The following describes two proteins that form a bound complex.

Sequence of chain B:
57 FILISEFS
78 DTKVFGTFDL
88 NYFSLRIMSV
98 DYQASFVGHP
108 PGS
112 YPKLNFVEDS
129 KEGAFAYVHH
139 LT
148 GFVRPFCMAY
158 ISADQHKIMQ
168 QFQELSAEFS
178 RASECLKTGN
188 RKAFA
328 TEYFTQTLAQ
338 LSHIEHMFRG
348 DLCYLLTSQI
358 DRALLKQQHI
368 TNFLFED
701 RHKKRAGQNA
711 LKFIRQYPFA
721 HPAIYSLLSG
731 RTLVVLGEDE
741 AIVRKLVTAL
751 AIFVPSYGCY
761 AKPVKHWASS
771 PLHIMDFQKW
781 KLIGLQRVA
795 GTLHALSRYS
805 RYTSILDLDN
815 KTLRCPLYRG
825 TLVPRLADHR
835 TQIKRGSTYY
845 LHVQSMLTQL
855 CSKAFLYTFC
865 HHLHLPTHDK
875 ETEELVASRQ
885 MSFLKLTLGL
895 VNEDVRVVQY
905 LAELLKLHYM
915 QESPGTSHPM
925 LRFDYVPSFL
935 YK

Sequence of chain A:
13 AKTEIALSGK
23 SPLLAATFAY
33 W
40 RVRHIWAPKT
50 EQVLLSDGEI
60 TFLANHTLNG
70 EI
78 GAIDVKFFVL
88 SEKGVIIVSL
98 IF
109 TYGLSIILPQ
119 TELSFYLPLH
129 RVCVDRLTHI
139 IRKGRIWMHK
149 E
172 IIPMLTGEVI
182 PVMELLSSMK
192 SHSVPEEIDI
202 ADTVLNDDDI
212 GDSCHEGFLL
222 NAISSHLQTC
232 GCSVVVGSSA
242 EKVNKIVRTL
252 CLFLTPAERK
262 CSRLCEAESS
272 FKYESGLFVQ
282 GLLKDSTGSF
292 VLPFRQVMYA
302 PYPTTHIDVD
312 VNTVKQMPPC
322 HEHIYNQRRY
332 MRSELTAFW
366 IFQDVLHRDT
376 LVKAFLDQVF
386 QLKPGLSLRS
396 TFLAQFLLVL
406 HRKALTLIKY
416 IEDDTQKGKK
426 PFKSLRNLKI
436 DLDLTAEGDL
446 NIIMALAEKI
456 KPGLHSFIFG

Interface contacts:
Residue F863 in chain B interacts with residue L387 in chain A (closest heavy-atom distance 3.6 Å).
Residue F859 in chain B is in contact with residue T396 in chain A (closest heavy-atom distance 3.8 Å).
Residue M166 in chain B interacts with residue H128 in chain A (closest heavy-atom distance 3.5 Å).
Residue L845 in chain B contacts residue K414 in chain A (closest heavy-atom distance 3.7 Å).
Residue Q365 in chain B is in contact with residue L403 in chain A (closest heavy-atom distance 3.4 Å).
Residue N116 in chain B is in contact with residue F85 in chain A (closest heavy-atom distance 3.5 Å).
Residue L361 in chain B contacts residue L403 in chain A (closest heavy-atom distance 3.7 Å).
Residue F887 in chain B is in contact with residue Q386 in chain A (closest heavy-atom distance 3.2 Å).
Residue F117 in chain B contacts residue F84 in chain A (closest heavy-atom distance 2.8 Å).
Residue S849 in chain B is in contact with residue R407 in chain A (closest heavy-atom distance 3.9 Å).
Residue H163 in chain B is in contact with residue R129 in chain A (closest heavy-atom distance 3.3 Å).
Residue Q170 in chain B interacts with residue L121 in chain A (closest heavy-atom distance 3.4 Å).
Residue L892 in chain B is in contact with residue Q383 in chain A (closest heavy-atom distance 3.8 Å).
Residue F169 in chain B is in contact with residue F84 in chain A (closest heavy-atom distance 3.6 Å).
Residue F859 in chain B interacts with residue L393 in chain A (closest heavy-atom distance 3.7 Å).
Residue P113 in chain B contacts residue S88 in chain A (closest heavy-atom distance 3.7 Å).
Residue N116 in chain B interacts with residue K83 in chain A (closest heavy-atom distance 3.4 Å).
Residue T842 in chain B is in contact with residue K414 in chain A (closest heavy-atom distance 3.6 Å).
Residue R839 in chain B is in contact with residue D418 in chain A (closest heavy-atom distance 3.4 Å).
Residue H865 in chain B interacts with residue K388 in chain A (closest heavy-atom distance 3.3 Å).
Residue T354 in chain B interacts with residue L410 in chain A (closest heavy-atom distance 3.7 Å).
Residue Q836 in chain B contacts residue Y415 in chain A (closest heavy-atom distance 2.8 Å).
Residue T842 in chain B interacts with residue T411 in chain A (closest heavy-atom distance 3.5 Å).
Residue T368 in chain B is in contact with residue Q400 in chain A (closest heavy-atom distance 3.1 Å).
Residue Q848 in chain B interacts with residue R407 in chain A (closest heavy-atom distance 3.4 Å).
Residue K838 in chain B contacts residue D418 in chain A (closest heavy-atom distance 2.4 Å).
Residue E119 in chain B is in contact with residue D81 in chain A (closest heavy-atom distance 2.9 Å).
Residue L860 in chain B interacts with residue L387 in chain A (closest heavy-atom distance 3.8 Å).
Residue C350 in chain B interacts with residue I455 in chain A (closest heavy-atom distance 3.4 Å).
Residue Q364 in chain B interacts with residue A399 in chain A (closest heavy-atom distance 3.6 Å).
Residue F169 in chain B contacts residue L121 in chain A (closest heavy-atom distance 3.6 Å).
Residue H846 in chain B contacts residue L437 in chain A (closest heavy-atom distance 3.5 Å).
Residue N116 in chain B interacts with residue F84 in chain A (closest heavy-atom distance 3.4 Å).
Residue F117 in chain B is in contact with residue K83 in chain A (closest heavy-atom distance 3.7 Å).
Residue Y351 in chain B contacts residue E417 in chain A (closest heavy-atom distance 3.2 Å).
Residue R829 in chain B contacts residue D438 in chain A (closest heavy-atom distance 2.7 Å).
Residue T354 in chain B interacts with residue I455 in chain A (closest heavy-atom distance 3.7 Å).
Residue V118 in chain B interacts with residue K83 in chain A (closest heavy-atom distance 3.9 Å).
Residue Q365 in chain B is in contact with residue Q400 in chain A (closest heavy-atom distance 3.2 Å).
Residue T842 in chain B is in contact with residue D418 in chain A (closest heavy-atom distance 3.2 Å).
Residue P108 in chain B contacts residue H65 in chain A (closest heavy-atom distance 3.3 Å).
Residue S856 in chain B interacts with residue Q400 in chain A (closest heavy-atom distance 3.3 Å).
Residue E119 in chain B contacts residue V82 in chain A (closest heavy-atom distance 3.6 Å).
Residue L362 in chain B contacts residue R407 in chain A (closest heavy-atom distance 3.8 Å).
Residue L115 in chain B contacts residue V86 in chain A (closest heavy-atom distance 3.2 Å).
Residue L860 in chain B is in contact with residue Q383 in chain A (closest heavy-atom distance 3.4 Å).
Residue S849 in chain B interacts with residue V404 in chain A (closest heavy-atom distance 3.3 Å).
Residue I357 in chain B interacts with residue T256 in chain A (closest heavy-atom distance 3.9 Å).
Residue Q836 in chain B contacts residue D436 in chain A (closest heavy-atom distance 3.4 Å).
Residue Y351 in chain B is in contact with residue K414 in chain A (closest heavy-atom distance 2.7 Å).
Residue H846 in chain B interacts with residue D436 in chain A (closest heavy-atom distance 3.7 Å).
Residue Y112 in chain B is in contact with residue E89 in chain A (closest heavy-atom distance 2.6 Å).
Residue D358 in chain B interacts with residue L403 in chain A (closest heavy-atom distance 3.5 Å).
Residue T852 in chain B contacts residue L403 in chain A (closest heavy-atom distance 3.8 Å).
Residue P107 in chain B is in contact with residue G69 in chain A (closest heavy-atom distance 3.4 Å).
Residue L361 in chain B contacts residue H406 in chain A (closest heavy-atom distance 3.8 Å).
Residue S856 in chain B is in contact with residue F397 in chain A (closest heavy-atom distance 3.2 Å).
Residue L361 in chain B contacts residue L402 in chain A (closest heavy-atom distance 3.7 Å).
Residue I357 in chain B contacts residue H406 in chain A (closest heavy-atom distance 3.5 Å).
Residue T852 in chain B contacts residue R407 in chain A (closest heavy-atom distance 2.4 Å).